Sequence of the first protein:
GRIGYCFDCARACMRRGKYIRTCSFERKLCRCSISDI

Contacts between the two chains:
Residue D208 in the second protein contacts residue S68 in the first protein (closest heavy-atom distance 2.8 Å).
Residue I214 in the second protein is in contact with residue C65 in the first protein (closest heavy-atom distance 4.0 Å).
Residue D208 in the second protein contacts residue I67 in the first protein (closest heavy-atom distance 3.2 Å).
Residue V209 in the second protein contacts residue R64 in the first protein (closest heavy-atom distance 4.0 Å).
Residue N213 in the second protein interacts with residue C63 in the first protein (closest heavy-atom distance 3.0 Å).
Residue E200 in the second protein contacts residue T55 in the first protein (closest heavy-atom distance 3.6 Å).
Residue E212 in the second protein is in contact with residue C63 in the first protein (closest heavy-atom distance 3.5 Å).
Residue C203 in the second protein interacts with residue R64 in the first protein (closest heavy-atom distance 3.7 Å).
Residue Y201 in the second protein interacts with residue R64 in the first protein (closest heavy-atom distance 2.9 Å).
Residue Y201 in the second protein interacts with residue S57 in the first protein (closest heavy-atom distance 3.5 Å).
Residue L216 in the second protein contacts residue Y38 in the first protein (closest heavy-atom distance 3.7 Å).
Residue L216 in the second protein contacts residue R48 in the first protein (closest heavy-atom distance 4.9 Å).
Residue L216 in the second protein contacts residue C63 in the first protein (closest heavy-atom distance 4.0 Å).
Residue G210 in the second protein interacts with residue S66 in the first protein (closest heavy-atom distance 4.1 Å).
Residue E212 in the second protein is in contact with residue R64 in the first protein (closest heavy-atom distance 3.5 Å).
Residue N213 in the second protein contacts residue R60 in the first protein (closest heavy-atom distance 4.9 Å).
Residue Y201 in the second protein is in contact with residue T55 in the first protein (closest heavy-atom distance 4.8 Å).
Residue G210 in the second protein interacts with residue I67 in the first protein (closest heavy-atom distance 3.5 Å).
Residue I214 in the second protein interacts with residue Y38 in the first protein (closest heavy-atom distance 4.6 Å).
Residue N213 in the second protein interacts with residue R64 in the first protein (closest heavy-atom distance 4.7 Å).
Residue V209 in the second protein interacts with residue C65 in the first protein (closest heavy-atom distance 3.7 Å).
Residue I214 in the second protein interacts with residue C63 in the first protein (closest heavy-atom distance 2.8 Å).
Residue I214 in the second protein interacts with residue R64 in the first protein (closest heavy-atom distance 4.8 Å).
Residue G204 in the second protein is in contact with residue I67 in the first protein (closest heavy-atom distance 3.8 Å).
Residue V209 in the second protein interacts with residue I67 in the first protein (closest heavy-atom distance 3.7 Å).
Residue D208 in the second protein interacts with residue R54 in the first protein (closest heavy-atom distance 3.1 Å).
Residue E200 in the second protein interacts with residue C56 in the first protein (closest heavy-atom distance 4.0 Å).
Residue L216 in the second protein contacts residue D41 in the first protein (closest heavy-atom distance 4.1 Å).
Residue P205 in the second protein is in contact with residue I67 in the first protein (closest heavy-atom distance 4.4 Å).
Residue V207 in the second protein contacts residue R54 in the first protein (closest heavy-atom distance 4.4 Å).
Residue D208 in the second protein interacts with residue C65 in the first protein (closest heavy-atom distance 4.6 Å).
Residue V209 in the second protein interacts with residue S66 in the first protein (closest heavy-atom distance 4.4 Å).
Residue L216 in the second protein is in contact with residue C42 in the first protein (closest heavy-atom distance 4.0 Å).
Residue L216 in the second protein is in contact with residue A45 in the first protein (closest heavy-atom distance 3.4 Å).
Residue N213 in the second protein interacts with residue Y38 in the first protein (closest heavy-atom distance 4.8 Å).
Residue C211 in the second protein contacts residue R64 in the first protein (closest heavy-atom distance 2.9 Å).
Residue E200 in the second protein interacts with residue S57 in the first protein (closest heavy-atom distance 5.0 Å).
Residue G210 in the second protein is in contact with residue C65 in the first protein (closest heavy-atom distance 2.7 Å).
Residue Y201 in the second protein is in contact with residue R60 in the first protein (closest heavy-atom distance 3.2 Å).
Residue G210 in the second protein is in contact with residue R64 in the first protein (closest heavy-atom distance 3.3 Å).
Residue V209 in the second protein is in contact with residue T55 in the first protein (closest heavy-atom distance 3.9 Å).
Residue I214 in the second protein contacts residue R49 in the first protein (closest heavy-atom distance 3.5 Å).
Residue Y201 in the second protein contacts residue L62 in the first protein (closest heavy-atom distance 3.7 Å).
Residue V209 in the second protein contacts residue R54 in the first protein (closest heavy-atom distance 3.8 Å).
Residue I214 in the second protein contacts residue A45 in the first protein (closest heavy-atom distance 4.1 Å).
Residue L202 in the second protein interacts with residue R64 in the first protein (closest heavy-atom distance 4.3 Å).
Residue N213 in the second protein interacts with residue L62 in the first protein (closest heavy-atom distance 3.5 Å).
Residue N213 in the second protein interacts with residue K61 in the first protein (closest heavy-atom distance 3.1 Å).
Residue D208 in the second protein is in contact with residue S66 in the first protein (closest heavy-atom distance 3.3 Å).

These two protein chains interact to form a complex.

Sequence of the second protein:
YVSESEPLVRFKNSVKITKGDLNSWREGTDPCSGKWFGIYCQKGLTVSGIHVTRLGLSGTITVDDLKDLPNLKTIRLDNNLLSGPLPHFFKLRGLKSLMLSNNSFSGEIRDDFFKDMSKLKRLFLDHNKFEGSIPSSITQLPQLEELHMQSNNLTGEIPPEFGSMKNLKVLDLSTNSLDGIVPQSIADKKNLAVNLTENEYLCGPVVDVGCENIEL